Sequence of protein 2:
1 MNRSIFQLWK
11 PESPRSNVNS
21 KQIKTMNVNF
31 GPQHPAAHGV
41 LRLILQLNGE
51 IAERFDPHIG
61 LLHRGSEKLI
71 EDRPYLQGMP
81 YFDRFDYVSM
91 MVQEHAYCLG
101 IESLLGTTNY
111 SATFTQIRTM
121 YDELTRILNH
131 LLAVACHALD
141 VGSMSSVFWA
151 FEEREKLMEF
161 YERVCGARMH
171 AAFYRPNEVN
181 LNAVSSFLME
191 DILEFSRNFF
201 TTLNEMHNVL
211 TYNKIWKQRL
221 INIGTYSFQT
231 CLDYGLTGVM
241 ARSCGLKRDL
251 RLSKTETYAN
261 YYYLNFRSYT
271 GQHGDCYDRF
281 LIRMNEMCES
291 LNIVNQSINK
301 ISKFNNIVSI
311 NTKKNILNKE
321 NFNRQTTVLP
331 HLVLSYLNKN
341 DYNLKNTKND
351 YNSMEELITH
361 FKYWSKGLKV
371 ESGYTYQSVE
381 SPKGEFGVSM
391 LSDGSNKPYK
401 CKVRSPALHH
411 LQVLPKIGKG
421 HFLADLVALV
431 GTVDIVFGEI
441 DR

Sequence of protein 1:
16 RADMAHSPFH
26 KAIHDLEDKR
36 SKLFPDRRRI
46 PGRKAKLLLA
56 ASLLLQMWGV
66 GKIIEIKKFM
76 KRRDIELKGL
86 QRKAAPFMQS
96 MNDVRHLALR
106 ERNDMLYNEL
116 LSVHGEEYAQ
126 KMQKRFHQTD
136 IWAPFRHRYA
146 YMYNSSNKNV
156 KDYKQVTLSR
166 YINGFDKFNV

Contacts between the two chains:
Residue N265 in protein 2 contacts residue R16 in protein 1 (closest heavy-atom distance 3.1 Å).
Residue N265 in protein 2 is in contact with residue D18 in protein 1 (closest heavy-atom distance 3.8 Å).
Residue Q296 in protein 2 contacts residue A17 in protein 1 (closest heavy-atom distance 5.0 Å).

These two protein chains interact to form a complex.